Sequence of chain B:
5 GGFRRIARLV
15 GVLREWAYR

Interface contacts:
Residue T79 in chain A interacts with residue E19 in chain B (closest heavy-atom distance 4.2 Å).
Residue E84 in chain A is in contact with residue R12 in chain B (closest heavy-atom distance 4.2 Å).
Residue M76 in chain A interacts with residue E19 in chain B (closest heavy-atom distance 4.9 Å).
Residue E87 in chain A interacts with residue G15 in chain B (closest heavy-atom distance 3.6 Å).
Residue M36 in chain A is in contact with residue L17 in chain B (closest heavy-atom distance 4.6 Å).
Residue I52 in chain A contacts residue W20 in chain B (closest heavy-atom distance 4.9 Å).
Residue E127 in chain A contacts residue F7 in chain B (closest heavy-atom distance 3.1 Å).
Residue F92 in chain A is in contact with residue V14 in chain B (closest heavy-atom distance 3.5 Å).
Residue A15 in chain A is in contact with residue L13 in chain B (closest heavy-atom distance 4.0 Å).
Residue R90 in chain A contacts residue R18 in chain B (closest heavy-atom distance 4.5 Å).
Residue M124 in chain A interacts with residue I10 in chain B (closest heavy-atom distance 4.8 Å).
Residue M72 in chain A interacts with residue V16 in chain B (closest heavy-atom distance 3.0 Å).
Residue K75 in chain A interacts with residue E19 in chain B (closest heavy-atom distance 4.1 Å).
Residue M72 in chain A interacts with residue R12 in chain B (closest heavy-atom distance 4.2 Å).
Residue M36 in chain A is in contact with residue W20 in chain B (closest heavy-atom distance 4.4 Å).
Residue A88 in chain A contacts residue A11 in chain B (closest heavy-atom distance 4.3 Å).
Residue L39 in chain A is in contact with residue A21 in chain B (closest heavy-atom distance 4.3 Å).
Residue E47 in chain A is in contact with residue R23 in chain B (closest heavy-atom distance 3.7 Å).
Residue K75 in chain A interacts with residue R23 in chain B (closest heavy-atom distance 3.1 Å).
Residue A88 in chain A contacts residue R18 in chain B (closest heavy-atom distance 4.8 Å).
Residue M71 in chain A contacts residue W20 in chain B (closest heavy-atom distance 3.8 Å).
Residue M36 in chain A interacts with residue A21 in chain B (closest heavy-atom distance 3.5 Å).
Residue E87 in chain A is in contact with residue E19 in chain B (closest heavy-atom distance 3.5 Å).
Residue E84 in chain A is in contact with residue E19 in chain B (closest heavy-atom distance 3.6 Å).
Residue E11 in chain A is in contact with residue R9 in chain B (closest heavy-atom distance 2.8 Å).
Residue I63 in chain A contacts residue W20 in chain B (closest heavy-atom distance 3.4 Å).
Residue F68 in chain A is in contact with residue W20 in chain B (closest heavy-atom distance 4.4 Å).
Residue L112 in chain A is in contact with residue L17 in chain B (closest heavy-atom distance 5.0 Å).
Residue E84 in chain A is in contact with residue A11 in chain B (closest heavy-atom distance 5.0 Å).
Residue M124 in chain A is in contact with residue G5 in chain B (closest heavy-atom distance 4.8 Å).
Residue V91 in chain A is in contact with residue R18 in chain B (closest heavy-atom distance 3.5 Å).
Residue M124 in chain A interacts with residue F7 in chain B (closest heavy-atom distance 3.8 Å).
Residue M145 in chain A interacts with residue R8 in chain B (closest heavy-atom distance 3.7 Å).
Residue L48 in chain A contacts residue W20 in chain B (closest heavy-atom distance 4.5 Å).
Residue M145 in chain A contacts residue A11 in chain B (closest heavy-atom distance 3.1 Å).
Residue E84 in chain A contacts residue G15 in chain B (closest heavy-atom distance 3.6 Å).
Residue F19 in chain A is in contact with residue L17 in chain B (closest heavy-atom distance 3.5 Å).
Residue L105 in chain A interacts with residue F7 in chain B (closest heavy-atom distance 4.9 Å).
Residue E87 in chain A is in contact with residue Y22 in chain B (closest heavy-atom distance 4.8 Å).
Residue V91 in chain A is in contact with residue V14 in chain B (closest heavy-atom distance 4.5 Å).
Residue L32 in chain A is in contact with residue W20 in chain B (closest heavy-atom distance 3.1 Å).
Residue A88 in chain A interacts with residue G15 in chain B (closest heavy-atom distance 4.0 Å).
Residue M144 in chain A is in contact with residue F7 in chain B (closest heavy-atom distance 3.1 Å).
Residue M51 in chain A interacts with residue R23 in chain B (closest heavy-atom distance 3.2 Å).
Residue V35 in chain A interacts with residue L17 in chain B (closest heavy-atom distance 3.4 Å).
Residue L39 in chain A contacts residue R18 in chain B (closest heavy-atom distance 3.4 Å).
Residue E87 in chain A contacts residue R18 in chain B (closest heavy-atom distance 3.3 Å).
Residue L39 in chain A is in contact with residue L17 in chain B (closest heavy-atom distance 3.3 Å).
Residue M145 in chain A contacts residue F7 in chain B (closest heavy-atom distance 4.0 Å).
Residue F19 in chain A is in contact with residue L13 in chain B (closest heavy-atom distance 4.8 Å).
Residue M51 in chain A interacts with residue W20 in chain B (closest heavy-atom distance 3.1 Å).
Residue A88 in chain A is in contact with residue V14 in chain B (closest heavy-atom distance 3.2 Å).
Residue F141 in chain A interacts with residue F7 in chain B (closest heavy-atom distance 4.5 Å).
Residue M144 in chain A is in contact with residue R8 in chain B (closest heavy-atom distance 4.6 Å).

These two protein chains interact to form a complex.

Sequence of chain A:
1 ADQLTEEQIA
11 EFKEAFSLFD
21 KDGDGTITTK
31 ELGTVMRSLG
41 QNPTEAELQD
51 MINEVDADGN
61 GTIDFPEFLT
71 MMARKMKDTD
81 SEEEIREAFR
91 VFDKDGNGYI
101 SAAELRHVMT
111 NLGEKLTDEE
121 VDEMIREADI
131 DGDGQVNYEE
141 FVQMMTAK